Interface contacts:
Residue I122 in the first protein interacts with residue F9 in the second protein (closest heavy-atom distance 4.3 Å).
Residue Y98 in the first protein interacts with residue I4 in the second protein (closest heavy-atom distance 3.1 Å).
Residue W145 in the first protein contacts residue F9 in the second protein (closest heavy-atom distance 3.9 Å).
Residue R144 in the first protein interacts with residue T8 in the second protein (closest heavy-atom distance 3.0 Å).
Residue I66 in the first protein contacts residue T5 in the second protein (closest heavy-atom distance 3.7 Å).
Residue Y158 in the first protein contacts residue T2 in the second protein (closest heavy-atom distance 2.5 Å).
Residue Y8 in the first protein is in contact with residue M3 in the second protein (closest heavy-atom distance 3.5 Å).
Residue Y158 in the first protein interacts with residue I4 in the second protein (closest heavy-atom distance 3.5 Å).
Residue Y170 in the first protein interacts with residue T2 in the second protein (closest heavy-atom distance 2.5 Å).
Residue F114 in the first protein contacts residue P6 in the second protein (closest heavy-atom distance 4.0 Å).
Residue S70 in the first protein is in contact with residue I4 in the second protein (closest heavy-atom distance 4.2 Å).
Residue L81 in the first protein contacts residue F9 in the second protein (closest heavy-atom distance 3.7 Å).
Residue T141 in the first protein is in contact with residue F9 in the second protein (closest heavy-atom distance 3.0 Å).
Residue G69 in the first protein contacts residue T5 in the second protein (closest heavy-atom distance 4.3 Å).
Residue Q155 in the first protein interacts with residue P7 in the second protein (closest heavy-atom distance 3.7 Å).
Residue Y59 in the first protein interacts with residue T2 in the second protein (closest heavy-atom distance 3.9 Å).
Residue V94 in the first protein interacts with residue F9 in the second protein (closest heavy-atom distance 4.1 Å).
Residue W145 in the first protein interacts with residue T8 in the second protein (closest heavy-atom distance 3.1 Å).
Residue V73 in the first protein is in contact with residue P6 in the second protein (closest heavy-atom distance 3.6 Å).
Residue S62 in the first protein contacts residue M1 in the second protein (closest heavy-atom distance 4.0 Å).
Residue R96 in the first protein interacts with residue T5 in the second protein (closest heavy-atom distance 3.4 Å).
Residue R96 in the first protein interacts with residue P6 in the second protein (closest heavy-atom distance 3.4 Å).
Residue W166 in the first protein interacts with residue T2 in the second protein (closest heavy-atom distance 3.5 Å).
Residue Q63 in the first protein interacts with residue T2 in the second protein (closest heavy-atom distance 3.0 Å).
Residue S70 in the first protein is in contact with residue T5 in the second protein (closest heavy-atom distance 3.5 Å).
Residue R96 in the first protein interacts with residue I4 in the second protein (closest heavy-atom distance 3.0 Å).
Residue S77 in the first protein is in contact with residue T8 in the second protein (closest heavy-atom distance 4.1 Å).
Residue V73 in the first protein interacts with residue P7 in the second protein (closest heavy-atom distance 4.2 Å).
Residue Y74 in the first protein is in contact with residue P6 in the second protein (closest heavy-atom distance 3.6 Å).
Residue W145 in the first protein is in contact with residue P7 in the second protein (closest heavy-atom distance 3.6 Å).
Residue E112 in the first protein is in contact with residue P7 in the second protein (closest heavy-atom distance 4.4 Å).
Residue F114 in the first protein interacts with residue F9 in the second protein (closest heavy-atom distance 3.4 Å).
Residue R84 in the first protein contacts residue F9 in the second protein (closest heavy-atom distance 3.3 Å).
Residue V73 in the first protein contacts residue T8 in the second protein (closest heavy-atom distance 3.8 Å).
Residue Y158 in the first protein interacts with residue M3 in the second protein (closest heavy-atom distance 4.4 Å).
Residue R154 in the first protein is in contact with residue P6 in the second protein (closest heavy-atom distance 4.3 Å).
Residue G67 in the first protein contacts residue M3 in the second protein (closest heavy-atom distance 3.8 Å).
Residue W166 in the first protein contacts residue M1 in the second protein (closest heavy-atom distance 3.6 Å).
Residue Q63 in the first protein interacts with residue M1 in the second protein (closest heavy-atom distance 3.2 Å).
Residue E58 in the first protein interacts with residue M1 in the second protein (closest heavy-atom distance 4.4 Å).
Residue Q63 in the first protein is in contact with residue M3 in the second protein (closest heavy-atom distance 3.5 Å).
Residue T80 in the first protein interacts with residue F9 in the second protein (closest heavy-atom distance 3.5 Å).
Residue S70 in the first protein is in contact with residue P6 in the second protein (closest heavy-atom distance 3.3 Å).
Residue S77 in the first protein is in contact with residue F9 in the second protein (closest heavy-atom distance 3.3 Å).
Residue F121 in the first protein interacts with residue F9 in the second protein (closest heavy-atom distance 3.7 Å).
Residue Y8 in the first protein is in contact with residue T2 in the second protein (closest heavy-atom distance 2.8 Å).
Residue Q155 in the first protein interacts with residue I4 in the second protein (closest heavy-atom distance 3.2 Å).
Residue I66 in the first protein contacts residue M1 in the second protein (closest heavy-atom distance 4.0 Å).
Residue F114 in the first protein is in contact with residue P7 in the second protein (closest heavy-atom distance 3.6 Å).
Residue Y98 in the first protein interacts with residue M3 in the second protein (closest heavy-atom distance 3.2 Å).
Residue R154 in the first protein contacts residue P7 in the second protein (closest heavy-atom distance 4.3 Å).
Residue E162 in the first protein interacts with residue M1 in the second protein (closest heavy-atom distance 3.7 Å).
Residue R154 in the first protein contacts residue T5 in the second protein (closest heavy-atom distance 2.4 Å).
Residue M44 in the first protein contacts residue M3 in the second protein (closest heavy-atom distance 3.7 Å).
Residue I66 in the first protein interacts with residue I4 in the second protein (closest heavy-atom distance 4.0 Å).
Residue I66 in the first protein contacts residue M3 in the second protein (closest heavy-atom distance 3.5 Å).
Residue A25 in the first protein contacts residue M3 in the second protein (closest heavy-atom distance 3.9 Å).
Residue R144 in the first protein interacts with residue F9 in the second protein (closest heavy-atom distance 2.6 Å).
Residue V151 in the first protein interacts with residue P7 in the second protein (closest heavy-atom distance 3.5 Å).
Residue L6 in the first protein is in contact with residue T2 in the second protein (closest heavy-atom distance 3.9 Å).

This data describes a binding interaction between two proteins.

Sequence of the second protein:
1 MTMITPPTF

Sequence of the first protein:
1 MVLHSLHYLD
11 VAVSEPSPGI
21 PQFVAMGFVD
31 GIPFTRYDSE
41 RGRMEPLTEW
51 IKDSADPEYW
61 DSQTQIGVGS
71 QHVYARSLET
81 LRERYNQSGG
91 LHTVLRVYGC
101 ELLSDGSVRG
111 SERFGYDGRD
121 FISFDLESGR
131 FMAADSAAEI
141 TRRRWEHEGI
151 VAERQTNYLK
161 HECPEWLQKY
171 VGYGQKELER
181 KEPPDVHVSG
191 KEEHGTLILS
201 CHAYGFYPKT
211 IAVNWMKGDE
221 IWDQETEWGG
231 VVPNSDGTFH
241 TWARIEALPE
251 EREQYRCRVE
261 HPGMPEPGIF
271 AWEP